Sequence of protein 2:
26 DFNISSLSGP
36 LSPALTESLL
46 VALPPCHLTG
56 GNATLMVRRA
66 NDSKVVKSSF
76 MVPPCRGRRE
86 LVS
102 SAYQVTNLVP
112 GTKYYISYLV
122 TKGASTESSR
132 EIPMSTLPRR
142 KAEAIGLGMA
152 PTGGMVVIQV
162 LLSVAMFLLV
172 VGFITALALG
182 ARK

Interface contacts:
Residue L240 in protein 1 contacts residue L163 in protein 2 (closest heavy-atom distance 3.7 Å).
Residue S122 in protein 1 is in contact with residue M150 in protein 2 (closest heavy-atom distance 3.5 Å).
Residue Y103 in protein 1 is in contact with residue A166 in protein 2 (closest heavy-atom distance 3.1 Å).
Residue L209 in protein 1 interacts with residue G34 in protein 2 (closest heavy-atom distance 3.9 Å).
Residue E202 in protein 1 contacts residue L86 in protein 2 (closest heavy-atom distance 3.8 Å).
Residue F170 in protein 1 is in contact with residue I146 in protein 2 (closest heavy-atom distance 3.7 Å).
Residue L209 in protein 1 contacts residue L36 in protein 2 (closest heavy-atom distance 3.7 Å).
Residue L244 in protein 1 contacts residue L170 in protein 2 (closest heavy-atom distance 3.6 Å).
Residue L209 in protein 1 is in contact with residue S37 in protein 2 (closest heavy-atom distance 3.7 Å).
Residue L126 in protein 1 interacts with residue G149 in protein 2 (closest heavy-atom distance 3.4 Å).
Residue T171 in protein 1 interacts with residue A143 in protein 2 (closest heavy-atom distance 3.1 Å).
Residue D118 in protein 1 interacts with residue T153 in protein 2 (closest heavy-atom distance 2.6 Å).
Residue G203 in protein 1 contacts residue L86 in protein 2 (closest heavy-atom distance 3.4 Å).
Residue H208 in protein 1 contacts residue P35 in protein 2 (closest heavy-atom distance 3.1 Å).
Residue T171 in protein 1 is in contact with residue R141 in protein 2 (closest heavy-atom distance 2.9 Å).
Residue W234 in protein 1 contacts residue I159 in protein 2 (closest heavy-atom distance 3.8 Å).
Residue Y119 in protein 1 interacts with residue M150 in protein 2 (closest heavy-atom distance 3.7 Å).
Residue F170 in protein 1 interacts with residue R141 in protein 2 (closest heavy-atom distance 3.4 Å).
Residue D118 in protein 1 contacts residue M156 in protein 2 (closest heavy-atom distance 3.6 Å).
Residue K129 in protein 1 contacts residue A143 in protein 2 (closest heavy-atom distance 3.8 Å).
Residue L132 in protein 1 contacts residue A143 in protein 2 (closest heavy-atom distance 3.6 Å).
Residue T255 in protein 1 is in contact with residue K184 in protein 2 (closest heavy-atom distance 2.8 Å).
Residue M165 in protein 1 is in contact with residue S37 in protein 2 (closest heavy-atom distance 3.8 Å).
Residue S122 in protein 1 interacts with residue A151 in protein 2 (closest heavy-atom distance 3.0 Å).
Residue N200 in protein 1 contacts residue L86 in protein 2 (closest heavy-atom distance 3.6 Å).
Residue Y114 in protein 1 contacts residue M156 in protein 2 (closest heavy-atom distance 3.2 Å).
Residue M251 in protein 1 is in contact with residue F174 in protein 2 (closest heavy-atom distance 3.8 Å).
Residue L93 in protein 1 contacts residue L178 in protein 2 (closest heavy-atom distance 3.8 Å).
Residue N123 in protein 1 contacts residue G149 in protein 2 (closest heavy-atom distance 3.5 Å).
Residue V97 in protein 1 is in contact with residue F174 in protein 2 (closest heavy-atom distance 3.6 Å).
Residue R117 in protein 1 contacts residue T153 in protein 2 (closest heavy-atom distance 3.8 Å).
Residue D118 in protein 1 is in contact with residue P152 in protein 2 (closest heavy-atom distance 3.8 Å).
Residue Y114 in protein 1 is in contact with residue I159 in protein 2 (closest heavy-atom distance 3.5 Å).
Residue R175 in protein 1 interacts with residue R140 in protein 2 (closest heavy-atom distance 3.4 Å).
Residue H208 in protein 1 is in contact with residue L86 in protein 2 (closest heavy-atom distance 3.4 Å).
Residue L257 in protein 1 contacts residue K184 in protein 2 (closest heavy-atom distance 2.6 Å).
Residue M247 in protein 1 is in contact with residue L170 in protein 2 (closest heavy-atom distance 3.5 Å).
Residue R89 in protein 1 is in contact with residue K184 in protein 2 (closest heavy-atom distance 2.7 Å).
Residue T255 in protein 1 interacts with residue A177 in protein 2 (closest heavy-atom distance 3.2 Å).
Residue D118 in protein 1 is in contact with residue M150 in protein 2 (closest heavy-atom distance 3.3 Å).
Residue Y103 in protein 1 is in contact with residue M167 in protein 2 (closest heavy-atom distance 3.4 Å).
Residue L209 in protein 1 contacts residue P35 in protein 2 (closest heavy-atom distance 2.9 Å).
Residue Y114 in protein 1 contacts residue T153 in protein 2 (closest heavy-atom distance 3.4 Å).
Residue F237 in protein 1 is in contact with residue L163 in protein 2 (closest heavy-atom distance 3.4 Å).
Residue L206 in protein 1 is in contact with residue Q105 in protein 2 (closest heavy-atom distance 3.4 Å).
Residue T256 in protein 1 contacts residue K184 in protein 2 (closest heavy-atom distance 2.8 Å).
Residue L100 in protein 1 is in contact with residue F174 in protein 2 (closest heavy-atom distance 3.5 Å).
Residue H208 in protein 1 is in contact with residue E85 in protein 2 (closest heavy-atom distance 3.3 Å).
Residue Y103 in protein 1 contacts residue L170 in protein 2 (closest heavy-atom distance 3.4 Å).
Residue Y211 in protein 1 interacts with residue L86 in protein 2 (closest heavy-atom distance 3.7 Å).
Residue T255 in protein 1 interacts with residue L180 in protein 2 (closest heavy-atom distance 3.9 Å).
Residue M251 in protein 1 interacts with residue A177 in protein 2 (closest heavy-atom distance 3.5 Å).
Residue T115 in protein 1 contacts residue Q160 in protein 2 (closest heavy-atom distance 3.4 Å).
Residue V168 in protein 1 is in contact with residue T41 in protein 2 (closest heavy-atom distance 3.1 Å).
Residue S122 in protein 1 interacts with residue G149 in protein 2 (closest heavy-atom distance 3.7 Å).
Residue N169 in protein 1 contacts residue R141 in protein 2 (closest heavy-atom distance 3.5 Å).
Residue S125 in protein 1 is in contact with residue I146 in protein 2 (closest heavy-atom distance 3.5 Å).
Residue T171 in protein 1 is in contact with residue K142 in protein 2 (closest heavy-atom distance 3.5 Å).
Residue G207 in protein 1 interacts with residue L36 in protein 2 (closest heavy-atom distance 3.5 Å).
Residue R205 in protein 1 interacts with residue Q105 in protein 2 (closest heavy-atom distance 3.4 Å).

These two protein chains interact to form a complex.

Sequence of protein 1:
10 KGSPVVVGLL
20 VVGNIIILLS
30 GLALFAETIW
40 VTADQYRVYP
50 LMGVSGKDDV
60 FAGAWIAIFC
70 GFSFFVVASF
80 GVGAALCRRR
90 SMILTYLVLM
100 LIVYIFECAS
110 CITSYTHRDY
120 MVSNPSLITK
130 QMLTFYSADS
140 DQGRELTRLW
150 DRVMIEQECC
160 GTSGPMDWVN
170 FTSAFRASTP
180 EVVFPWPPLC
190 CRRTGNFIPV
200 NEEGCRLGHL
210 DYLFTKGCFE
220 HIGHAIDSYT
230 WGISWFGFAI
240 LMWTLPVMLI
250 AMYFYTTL